These two protein chains interact to form a complex.

Sequence of chain B:
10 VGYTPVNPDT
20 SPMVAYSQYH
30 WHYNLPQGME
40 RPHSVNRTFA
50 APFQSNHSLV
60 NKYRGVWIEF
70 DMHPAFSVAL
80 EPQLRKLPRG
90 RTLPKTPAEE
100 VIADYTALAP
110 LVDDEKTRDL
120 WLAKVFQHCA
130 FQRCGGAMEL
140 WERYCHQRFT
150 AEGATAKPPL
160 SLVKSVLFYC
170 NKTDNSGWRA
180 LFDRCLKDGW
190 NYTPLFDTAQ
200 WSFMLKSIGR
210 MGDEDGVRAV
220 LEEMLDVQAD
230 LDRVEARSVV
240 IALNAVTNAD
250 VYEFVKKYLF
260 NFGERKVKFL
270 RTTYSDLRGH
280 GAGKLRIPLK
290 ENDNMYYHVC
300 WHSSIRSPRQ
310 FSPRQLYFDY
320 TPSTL

Sequence of chain A:
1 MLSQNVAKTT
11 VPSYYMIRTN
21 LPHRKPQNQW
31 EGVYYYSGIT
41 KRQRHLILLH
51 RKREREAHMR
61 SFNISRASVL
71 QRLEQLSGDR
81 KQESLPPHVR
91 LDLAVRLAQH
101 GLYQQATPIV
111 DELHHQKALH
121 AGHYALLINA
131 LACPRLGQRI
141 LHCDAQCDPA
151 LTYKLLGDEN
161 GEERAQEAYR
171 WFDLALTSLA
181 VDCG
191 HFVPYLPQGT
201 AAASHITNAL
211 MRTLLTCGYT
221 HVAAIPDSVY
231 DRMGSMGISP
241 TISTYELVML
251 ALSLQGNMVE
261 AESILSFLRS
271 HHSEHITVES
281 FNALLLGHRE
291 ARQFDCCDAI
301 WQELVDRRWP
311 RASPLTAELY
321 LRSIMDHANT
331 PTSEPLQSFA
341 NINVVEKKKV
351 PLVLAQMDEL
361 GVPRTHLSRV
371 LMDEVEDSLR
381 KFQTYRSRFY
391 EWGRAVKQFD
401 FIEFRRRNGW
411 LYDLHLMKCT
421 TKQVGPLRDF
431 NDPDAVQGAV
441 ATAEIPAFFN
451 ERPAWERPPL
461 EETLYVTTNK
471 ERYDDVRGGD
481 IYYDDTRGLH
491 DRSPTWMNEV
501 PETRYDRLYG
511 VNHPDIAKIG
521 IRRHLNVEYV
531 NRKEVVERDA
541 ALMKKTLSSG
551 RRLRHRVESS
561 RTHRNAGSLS

Residue-level contacts at the interface:
Residue F404 in chain A contacts residue A50 in chain B (closest heavy-atom distance 3.5 Å).
Residue A340 in chain A contacts residue S43 in chain B (closest heavy-atom distance 3.6 Å).
Residue S37 in chain A is in contact with residue A50 in chain B (closest heavy-atom distance 3.2 Å).
Residue P26 in chain A contacts residue D18 in chain B (closest heavy-atom distance 3.6 Å).
Residue R42 in chain A interacts with residue A228 in chain B (closest heavy-atom distance 3.3 Å).
Residue P446 in chain A is in contact with residue R40 in chain B (closest heavy-atom distance 3.4 Å).
Residue A439 in chain A interacts with residue Q27 in chain B (closest heavy-atom distance 3.4 Å).
Residue A441 in chain A interacts with residue Q27 in chain B (closest heavy-atom distance 3.5 Å).
Residue A441 in chain A contacts residue H29 in chain B (closest heavy-atom distance 3.5 Å).
Residue I17 in chain A is in contact with residue G11 in chain B (closest heavy-atom distance 3.0 Å).
Residue R42 in chain A interacts with residue D229 in chain B (closest heavy-atom distance 3.3 Å).
Residue T442 in chain A contacts residue Y28 in chain B (closest heavy-atom distance 3.4 Å).
Residue R405 in chain A contacts residue V44 in chain B (closest heavy-atom distance 3.4 Å).
Residue G38 in chain A interacts with residue A50 in chain B (closest heavy-atom distance 3.6 Å).
Residue R24 in chain A is in contact with residue N16 in chain B (closest heavy-atom distance 3.6 Å).
Residue W30 in chain A contacts residue M38 in chain B (closest heavy-atom distance 3.5 Å).
Residue V33 in chain A contacts residue N45 in chain B (closest heavy-atom distance 3.0 Å).
Residue N28 in chain A is in contact with residue H42 in chain B (closest heavy-atom distance 3.0 Å).
Residue Y36 in chain A is in contact with residue P51 in chain B (closest heavy-atom distance 3.4 Å).
Residue E444 in chain A contacts residue R40 in chain B (closest heavy-atom distance 3.5 Å).
Residue N408 in chain A interacts with residue F48 in chain B (closest heavy-atom distance 3.6 Å).
Residue F404 in chain A contacts residue A49 in chain B (closest heavy-atom distance 3.5 Å).
Residue N20 in chain A is in contact with residue V15 in chain B (closest heavy-atom distance 3.5 Å).
Residue R24 in chain A contacts residue D18 in chain B (closest heavy-atom distance 3.2 Å).
Residue F339 in chain A contacts residue R40 in chain B (closest heavy-atom distance 3.7 Å).
Residue A441 in chain A contacts residue W30 in chain B (closest heavy-atom distance 3.8 Å).
Residue R24 in chain A interacts with residue P17 in chain B (closest heavy-atom distance 3.6 Å).
Residue T442 in chain A contacts residue H29 in chain B (closest heavy-atom distance 3.4 Å).
Residue H23 in chain A interacts with residue P14 in chain B (closest heavy-atom distance 3.4 Å).
Residue R407 in chain A interacts with residue E263 in chain B (closest heavy-atom distance 3.6 Å).
Residue R18 in chain A is in contact with residue V10 in chain B (closest heavy-atom distance 3.7 Å).
Residue Y34 in chain A contacts residue N45 in chain B (closest heavy-atom distance 3.6 Å).
Residue T442 in chain A contacts residue Q27 in chain B (closest heavy-atom distance 3.1 Å).
Residue H45 in chain A is in contact with residue Q227 in chain B (closest heavy-atom distance 3.4 Å).
Residue F339 in chain A is in contact with residue P41 in chain B (closest heavy-atom distance 3.7 Å).
Residue N20 in chain A interacts with residue V10 in chain B (closest heavy-atom distance 2.5 Å).
Residue F404 in chain A contacts residue P51 in chain B (closest heavy-atom distance 3.6 Å).
Residue P26 in chain A contacts residue P17 in chain B (closest heavy-atom distance 3.6 Å).
Residue R405 in chain A interacts with residue T47 in chain B (closest heavy-atom distance 3.5 Å).
Residue E31 in chain A interacts with residue H42 in chain B (closest heavy-atom distance 3.4 Å).
Residue Y35 in chain A interacts with residue R46 in chain B (closest heavy-atom distance 2.3 Å).
Residue A441 in chain A contacts residue L34 in chain B (closest heavy-atom distance 3.4 Å).
Residue R405 in chain A is in contact with residue F48 in chain B (closest heavy-atom distance 3.0 Å).
Residue V440 in chain A contacts residue Q27 in chain B (closest heavy-atom distance 3.7 Å).
Residue E444 in chain A contacts residue E39 in chain B (closest heavy-atom distance 3.8 Å).
Residue W30 in chain A contacts residue H42 in chain B (closest heavy-atom distance 3.7 Å).
Residue F404 in chain A interacts with residue F48 in chain B (closest heavy-atom distance 3.7 Å).
Residue R42 in chain A is in contact with residue Q227 in chain B (closest heavy-atom distance 2.8 Å).
Residue G38 in chain A interacts with residue P51 in chain B (closest heavy-atom distance 3.3 Å).
Residue D413 in chain A is in contact with residue T47 in chain B (closest heavy-atom distance 3.6 Å).
Residue I17 in chain A is in contact with residue V10 in chain B (closest heavy-atom distance 3.5 Å).
Residue T19 in chain A contacts residue V10 in chain B (closest heavy-atom distance 3.5 Å).
Residue S37 in chain A is in contact with residue A49 in chain B (closest heavy-atom distance 2.9 Å).
Residue Q27 in chain A interacts with residue D18 in chain B (closest heavy-atom distance 2.8 Å).
Residue Y36 in chain A contacts residue A50 in chain B (closest heavy-atom distance 3.6 Å).
Residue Y35 in chain A interacts with residue N45 in chain B (closest heavy-atom distance 3.0 Å).
Residue I17 in chain A contacts residue Y12 in chain B (closest heavy-atom distance 3.3 Å).
Residue K381 in chain A is in contact with residue R46 in chain B (closest heavy-atom distance 3.6 Å).
Residue F401 in chain A is in contact with residue A50 in chain B (closest heavy-atom distance 3.7 Å).
Residue S37 in chain A interacts with residue R46 in chain B (closest heavy-atom distance 3.5 Å).